Residue-level contacts at the interface:
Residue Y200 in protein 1 interacts with residue W1 in protein 2 (closest heavy-atom distance 4.4 Å).
Residue S201 in protein 1 contacts residue C5 in protein 2 (closest heavy-atom distance 4.5 Å).
Residue S201 in protein 1 interacts with residue A3 in protein 2 (closest heavy-atom distance 3.3 Å).
Residue Q248 in protein 1 contacts residue A3 in protein 2 (closest heavy-atom distance 3.8 Å).
Residue Y200 in protein 1 interacts with residue A3 in protein 2 (closest heavy-atom distance 3.6 Å).
Residue R198 in protein 1 is in contact with residue W1 in protein 2 (closest heavy-atom distance 4.5 Å).
Residue T196 in protein 1 contacts residue W1 in protein 2 (closest heavy-atom distance 4.2 Å).
Residue G199 in protein 1 contacts residue A3 in protein 2 (closest heavy-atom distance 4.0 Å).
Residue L244 in protein 1 contacts residue A3 in protein 2 (closest heavy-atom distance 3.6 Å).
Residue G199 in protein 1 contacts residue W1 in protein 2 (closest heavy-atom distance 2.6 Å).
Residue S201 in protein 1 is in contact with residue W1 in protein 2 (closest heavy-atom distance 3.3 Å).
Residue F202 in protein 1 interacts with residue A3 in protein 2 (closest heavy-atom distance 4.7 Å).

This data describes a binding interaction between two proteins.

Sequence of protein 2:
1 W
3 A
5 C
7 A

Sequence of protein 1:
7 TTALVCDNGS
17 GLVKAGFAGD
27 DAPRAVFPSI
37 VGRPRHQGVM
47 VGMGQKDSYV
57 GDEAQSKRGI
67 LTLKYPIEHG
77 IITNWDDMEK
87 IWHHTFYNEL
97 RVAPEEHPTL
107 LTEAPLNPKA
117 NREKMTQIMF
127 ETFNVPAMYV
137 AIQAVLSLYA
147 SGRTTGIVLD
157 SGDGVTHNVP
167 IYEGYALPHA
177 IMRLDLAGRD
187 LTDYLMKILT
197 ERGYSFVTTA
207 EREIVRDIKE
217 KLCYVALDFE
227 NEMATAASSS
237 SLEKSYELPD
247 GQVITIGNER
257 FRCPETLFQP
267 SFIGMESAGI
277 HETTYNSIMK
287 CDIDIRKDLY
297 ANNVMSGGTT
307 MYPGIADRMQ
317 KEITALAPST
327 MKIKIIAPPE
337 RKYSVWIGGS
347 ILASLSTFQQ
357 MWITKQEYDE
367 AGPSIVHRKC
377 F